Sequence of the second protein:
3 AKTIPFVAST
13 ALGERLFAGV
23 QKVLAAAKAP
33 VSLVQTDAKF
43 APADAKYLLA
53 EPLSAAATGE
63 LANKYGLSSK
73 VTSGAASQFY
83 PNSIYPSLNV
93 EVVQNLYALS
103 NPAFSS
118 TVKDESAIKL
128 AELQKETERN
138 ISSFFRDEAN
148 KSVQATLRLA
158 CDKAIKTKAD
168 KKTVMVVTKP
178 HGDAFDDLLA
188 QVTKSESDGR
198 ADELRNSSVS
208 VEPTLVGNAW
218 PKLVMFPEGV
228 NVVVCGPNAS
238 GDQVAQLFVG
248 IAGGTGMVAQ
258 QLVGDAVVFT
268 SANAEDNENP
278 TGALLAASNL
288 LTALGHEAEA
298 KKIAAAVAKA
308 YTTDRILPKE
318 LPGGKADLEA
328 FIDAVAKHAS

Sequence of the first protein:
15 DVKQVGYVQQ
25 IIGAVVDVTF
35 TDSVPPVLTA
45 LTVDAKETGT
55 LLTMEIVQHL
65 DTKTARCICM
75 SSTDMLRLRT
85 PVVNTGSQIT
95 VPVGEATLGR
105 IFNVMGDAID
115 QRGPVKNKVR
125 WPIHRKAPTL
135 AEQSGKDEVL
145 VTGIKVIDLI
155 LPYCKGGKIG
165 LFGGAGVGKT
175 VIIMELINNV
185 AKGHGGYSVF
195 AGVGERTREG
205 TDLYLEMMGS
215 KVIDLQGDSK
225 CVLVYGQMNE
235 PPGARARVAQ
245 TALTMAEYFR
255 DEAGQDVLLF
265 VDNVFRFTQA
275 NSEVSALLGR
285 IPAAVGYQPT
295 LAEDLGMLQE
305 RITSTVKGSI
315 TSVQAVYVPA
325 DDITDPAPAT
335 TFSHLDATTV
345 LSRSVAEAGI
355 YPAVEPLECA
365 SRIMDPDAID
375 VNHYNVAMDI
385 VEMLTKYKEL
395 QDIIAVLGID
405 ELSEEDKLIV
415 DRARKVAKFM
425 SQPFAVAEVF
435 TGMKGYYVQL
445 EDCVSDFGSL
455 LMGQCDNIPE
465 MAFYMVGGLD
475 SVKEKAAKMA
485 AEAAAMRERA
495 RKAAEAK

These two protein chains interact to form a complex.

Interface contacts:
Residue H188 in the first protein interacts with residue R202 in the second protein (closest heavy-atom distance 2.5 Å).
Residue G189 in the first protein interacts with residue R202 in the second protein (closest heavy-atom distance 3.9 Å).
Residue G187 in the first protein is in contact with residue R202 in the second protein (closest heavy-atom distance 2.2 Å).